The following describes two proteins that form a bound complex.

Contacts between the two chains:
Residue S319 in chain A interacts with residue Q99 in chain B (closest heavy-atom distance 3.5 Å).
Residue L853 in chain A contacts residue K178 in chain B (closest heavy-atom distance 4.4 Å).
Residue D732 in chain A interacts with residue R176 in chain B (closest heavy-atom distance 4.3 Å).
Residue S855 in chain A contacts residue F175 in chain B (closest heavy-atom distance 3.4 Å).
Residue L462 in chain A is in contact with residue E201 in chain B (closest heavy-atom distance 4.4 Å).
Residue K312 in chain A contacts residue H85 in chain B (closest heavy-atom distance 4.5 Å).
Residue W746 in chain A interacts with residue N68 in chain B (closest heavy-atom distance 3.6 Å).
Residue L462 in chain A contacts residue I198 in chain B (closest heavy-atom distance 4.0 Å).
Residue G315 in chain A contacts residue R92 in chain B (closest heavy-atom distance 4.0 Å).
Residue F465 in chain A interacts with residue K194 in chain B (closest heavy-atom distance 2.5 Å).
Residue R698 in chain A interacts with residue D189 in chain B (closest heavy-atom distance 4.1 Å).
Residue M320 in chain A is in contact with residue S98 in chain B (closest heavy-atom distance 3.9 Å).
Residue L327 in chain A interacts with residue D53 in chain B (closest heavy-atom distance 3.0 Å).
Residue W846 in chain A interacts with residue T185 in chain B (closest heavy-atom distance 3.8 Å).
Residue S747 in chain A contacts residue F61 in chain B (closest heavy-atom distance 4.4 Å).
Residue A317 in chain A contacts residue P96 in chain B (closest heavy-atom distance 3.6 Å).
Residue T858 in chain A interacts with residue D171 in chain B (closest heavy-atom distance 4.3 Å).
Residue L853 in chain A contacts residue K182 in chain B (closest heavy-atom distance 3.9 Å).
Residue T314 in chain A interacts with residue R92 in chain B (closest heavy-atom distance 4.0 Å).
Residue L873 in chain A is in contact with residue D52 in chain B (closest heavy-atom distance 3.5 Å).
Residue A342 in chain A interacts with residue Q99 in chain B (closest heavy-atom distance 3.7 Å).
Residue S319 in chain A interacts with residue S98 in chain B (closest heavy-atom distance 3.1 Å).
Residue L853 in chain A is in contact with residue F175 in chain B (closest heavy-atom distance 3.4 Å).
Residue Q845 in chain A is in contact with residue I179 in chain B (closest heavy-atom distance 3.4 Å).
Residue I334 in chain A contacts residue D168 in chain B (closest heavy-atom distance 4.2 Å).
Residue L873 in chain A contacts residue S54 in chain B (closest heavy-atom distance 3.9 Å).
Residue R47 in chain A contacts residue H24 in chain B (closest heavy-atom distance 3.2 Å).
Residue T854 in chain A is in contact with residue D171 in chain B (closest heavy-atom distance 3.1 Å).
Residue W846 in chain A is in contact with residue H191 in chain B (closest heavy-atom distance 4.3 Å).
Residue P336 in chain A is in contact with residue T202 in chain B (closest heavy-atom distance 3.7 Å).
Residue Q340 in chain A is in contact with residue E201 in chain B (closest heavy-atom distance 4.5 Å).
Residue S849 in chain A interacts with residue F175 in chain B (closest heavy-atom distance 4.3 Å).
Residue S319 in chain A is in contact with residue Q95 in chain B (closest heavy-atom distance 3.5 Å).
Residue R326 in chain A is in contact with residue P101 in chain B (closest heavy-atom distance 3.5 Å).
Residue I335 in chain A is in contact with residue V172 in chain B (closest heavy-atom distance 4.0 Å).
Residue L850 in chain A is in contact with residue R176 in chain B (closest heavy-atom distance 3.5 Å).
Residue M320 in chain A is in contact with residue Q95 in chain B (closest heavy-atom distance 3.4 Å).
Residue S318 in chain A interacts with residue Q99 in chain B (closest heavy-atom distance 3.4 Å).
Residue W846 in chain A is in contact with residue I179 in chain B (closest heavy-atom distance 4.4 Å).
Residue I334 in chain A is in contact with residue Q169 in chain B (closest heavy-atom distance 4.4 Å).
Residue S855 in chain A contacts residue D171 in chain B (closest heavy-atom distance 4.5 Å).
Residue R698 in chain A is in contact with residue P190 in chain B (closest heavy-atom distance 3.8 Å).
Residue M320 in chain A contacts residue L64 in chain B (closest heavy-atom distance 4.5 Å).
Residue F465 in chain A interacts with residue K197 in chain B (closest heavy-atom distance 3.5 Å).
Residue L850 in chain A is in contact with residue F175 in chain B (closest heavy-atom distance 4.3 Å).
Residue S316 in chain A is in contact with residue Q95 in chain B (closest heavy-atom distance 2.2 Å).
Residue T858 in chain A contacts residue D168 in chain B (closest heavy-atom distance 3.6 Å).
Residue L748 in chain A interacts with residue F61 in chain B (closest heavy-atom distance 3.4 Å).
Residue R698 in chain A interacts with residue L188 in chain B (closest heavy-atom distance 3.3 Å).
Residue R326 in chain A contacts residue Q99 in chain B (closest heavy-atom distance 2.7 Å).
Residue P108 in chain A interacts with residue N204 in chain B (closest heavy-atom distance 3.7 Å).
Residue S318 in chain A is in contact with residue P96 in chain B (closest heavy-atom distance 3.5 Å).
Residue S316 in chain A contacts residue R92 in chain B (closest heavy-atom distance 4.1 Å).
Residue V321 in chain A interacts with residue S98 in chain B (closest heavy-atom distance 3.7 Å).
Residue M320 in chain A interacts with residue F60 in chain B (closest heavy-atom distance 4.3 Å).
Residue P108 in chain A interacts with residue D207 in chain B (closest heavy-atom distance 3.5 Å).
Residue S318 in chain A contacts residue Q95 in chain B (closest heavy-atom distance 3.2 Å).
Residue V321 in chain A is in contact with residue Q99 in chain B (closest heavy-atom distance 3.8 Å).
Residue I334 in chain A is in contact with residue V172 in chain B (closest heavy-atom distance 4.1 Å).
Residue Q313 in chain A contacts residue R92 in chain B (closest heavy-atom distance 2.8 Å).

Sequence of chain B:
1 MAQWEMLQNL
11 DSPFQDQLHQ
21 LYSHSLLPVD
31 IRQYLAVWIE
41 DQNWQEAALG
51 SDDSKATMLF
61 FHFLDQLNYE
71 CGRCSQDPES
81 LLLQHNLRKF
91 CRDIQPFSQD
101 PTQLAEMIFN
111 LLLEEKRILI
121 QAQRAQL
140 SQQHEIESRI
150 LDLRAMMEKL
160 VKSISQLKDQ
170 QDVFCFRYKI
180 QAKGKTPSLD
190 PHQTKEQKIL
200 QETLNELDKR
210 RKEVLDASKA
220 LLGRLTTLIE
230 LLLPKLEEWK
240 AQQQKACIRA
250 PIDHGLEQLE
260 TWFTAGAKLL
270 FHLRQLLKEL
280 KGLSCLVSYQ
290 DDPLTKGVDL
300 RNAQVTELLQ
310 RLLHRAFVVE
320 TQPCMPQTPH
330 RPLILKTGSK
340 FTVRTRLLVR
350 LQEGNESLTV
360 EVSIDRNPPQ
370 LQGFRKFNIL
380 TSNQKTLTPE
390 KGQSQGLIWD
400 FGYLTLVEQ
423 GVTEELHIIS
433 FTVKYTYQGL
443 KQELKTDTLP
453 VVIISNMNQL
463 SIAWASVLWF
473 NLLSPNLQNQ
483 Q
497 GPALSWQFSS

Sequence of chain A:
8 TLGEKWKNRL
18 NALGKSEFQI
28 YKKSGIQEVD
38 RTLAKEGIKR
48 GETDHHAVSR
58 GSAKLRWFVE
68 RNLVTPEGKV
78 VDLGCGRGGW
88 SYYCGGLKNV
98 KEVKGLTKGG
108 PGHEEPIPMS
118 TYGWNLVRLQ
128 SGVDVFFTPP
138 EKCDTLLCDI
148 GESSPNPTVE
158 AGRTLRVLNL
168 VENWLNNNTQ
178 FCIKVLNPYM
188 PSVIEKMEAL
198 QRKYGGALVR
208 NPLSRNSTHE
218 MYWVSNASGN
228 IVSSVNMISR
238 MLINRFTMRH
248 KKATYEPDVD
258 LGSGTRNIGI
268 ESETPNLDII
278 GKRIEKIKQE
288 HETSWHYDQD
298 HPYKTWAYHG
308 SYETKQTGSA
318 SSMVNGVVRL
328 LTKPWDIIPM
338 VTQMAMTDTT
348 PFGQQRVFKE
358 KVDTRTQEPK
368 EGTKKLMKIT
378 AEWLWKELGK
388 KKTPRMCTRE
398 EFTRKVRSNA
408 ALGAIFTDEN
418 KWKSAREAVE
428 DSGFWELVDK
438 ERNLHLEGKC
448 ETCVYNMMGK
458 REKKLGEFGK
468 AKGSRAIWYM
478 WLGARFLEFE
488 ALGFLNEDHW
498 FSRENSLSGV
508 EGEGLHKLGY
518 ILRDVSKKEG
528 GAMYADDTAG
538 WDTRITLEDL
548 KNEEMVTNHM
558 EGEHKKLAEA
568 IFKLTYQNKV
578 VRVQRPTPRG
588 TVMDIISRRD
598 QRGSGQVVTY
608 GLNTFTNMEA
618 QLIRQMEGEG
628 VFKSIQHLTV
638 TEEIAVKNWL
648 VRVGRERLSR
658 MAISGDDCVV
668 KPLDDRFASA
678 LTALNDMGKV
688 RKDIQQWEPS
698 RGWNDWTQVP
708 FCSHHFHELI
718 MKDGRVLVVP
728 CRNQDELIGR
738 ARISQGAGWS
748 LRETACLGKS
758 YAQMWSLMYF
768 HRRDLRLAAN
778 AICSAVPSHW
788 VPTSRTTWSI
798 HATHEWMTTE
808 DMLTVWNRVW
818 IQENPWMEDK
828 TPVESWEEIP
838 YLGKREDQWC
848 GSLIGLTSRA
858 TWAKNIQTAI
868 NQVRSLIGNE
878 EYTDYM